These two protein chains interact to form a complex.

Sequence of protein 1:
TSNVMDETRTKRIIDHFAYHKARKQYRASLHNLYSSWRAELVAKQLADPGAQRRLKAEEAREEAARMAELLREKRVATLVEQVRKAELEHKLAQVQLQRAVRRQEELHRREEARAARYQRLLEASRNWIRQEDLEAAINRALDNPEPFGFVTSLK

Interface contacts:
Residue M38 in protein 1 is in contact with residue T35 in protein 2 (closest heavy-atom distance 4.7 Å).
Residue D39 in protein 1 interacts with residue H37 in protein 2 (closest heavy-atom distance 3.5 Å).
Residue M38 in protein 1 contacts residue H37 in protein 2 (closest heavy-atom distance 4.8 Å).
Residue V37 in protein 1 is in contact with residue T35 in protein 2 (closest heavy-atom distance 3.4 Å).
Residue V37 in protein 1 is in contact with residue D34 in protein 2 (closest heavy-atom distance 4.5 Å).
Residue S35 in protein 1 interacts with residue T35 in protein 2 (closest heavy-atom distance 3.6 Å).
Residue N36 in protein 1 is in contact with residue T35 in protein 2 (closest heavy-atom distance 3.3 Å).

Sequence of protein 2:
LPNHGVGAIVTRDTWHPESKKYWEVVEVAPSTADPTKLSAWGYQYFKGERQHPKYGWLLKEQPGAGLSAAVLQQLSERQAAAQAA